Residue-level contacts at the interface:
Residue Q8 in protein 2 contacts residue R9 in protein 1 (closest heavy-atom distance 2.9 Å).
Residue T38 in protein 2 interacts with residue V4 in protein 1 (closest heavy-atom distance 3.8 Å).
Residue V36 in protein 2 interacts with residue V5 in protein 1 (closest heavy-atom distance 3.1 Å).
Residue S20 in protein 2 contacts residue S3 in protein 1 (closest heavy-atom distance 3.0 Å).
Residue C16 in protein 2 is in contact with residue V5 in protein 1 (closest heavy-atom distance 3.9 Å).
Residue A5 in protein 2 interacts with residue I11 in protein 1 (closest heavy-atom distance 2.8 Å).
Residue K62 in protein 2 is in contact with residue G2 in protein 1 (closest heavy-atom distance 2.7 Å).
Residue Y6 in protein 2 contacts residue R9 in protein 1 (closest heavy-atom distance 3.9 Å).
Residue I3 in protein 2 is in contact with residue S13 in protein 1 (closest heavy-atom distance 3.0 Å).
Residue K62 in protein 2 interacts with residue V4 in protein 1 (closest heavy-atom distance 3.8 Å).
Residue Q28 in protein 2 interacts with residue R9 in protein 1 (closest heavy-atom distance 3.2 Å).
Residue P70 in protein 2 is in contact with residue S3 in protein 1 (closest heavy-atom distance 3.8 Å).
Residue S37 in protein 2 interacts with residue V7 in protein 1 (closest heavy-atom distance 4.1 Å).
Residue E32 in protein 2 is in contact with residue L12 in protein 1 (closest heavy-atom distance 2.9 Å).
Residue R109 in protein 2 interacts with residue I10 in protein 1 (closest heavy-atom distance 3.7 Å).
Residue R11 in protein 2 interacts with residue I6 in protein 1 (closest heavy-atom distance 3.3 Å).
Residue G31 in protein 2 interacts with residue I11 in protein 1 (closest heavy-atom distance 3.9 Å).
Residue V107 in protein 2 is in contact with residue I10 in protein 1 (closest heavy-atom distance 3.4 Å).
Residue Q34 in protein 2 interacts with residue I6 in protein 1 (closest heavy-atom distance 3.0 Å).
Residue T10 in protein 2 interacts with residue V7 in protein 1 (closest heavy-atom distance 3.0 Å).
Residue A5 in protein 2 is in contact with residue L12 in protein 1 (closest heavy-atom distance 4.0 Å).
Residue V33 in protein 2 is in contact with residue R9 in protein 1 (closest heavy-atom distance 3.6 Å).
Residue T4 in protein 2 contacts residue L12 in protein 1 (closest heavy-atom distance 3.5 Å).
Residue S7 in protein 2 is in contact with residue R9 in protein 1 (closest heavy-atom distance 3.6 Å).
Residue T10 in protein 2 is in contact with residue I6 in protein 1 (closest heavy-atom distance 3.8 Å).
Residue T10 in protein 2 interacts with residue G8 in protein 1 (closest heavy-atom distance 3.3 Å).
Residue Y6 in protein 2 contacts residue I11 in protein 1 (closest heavy-atom distance 3.2 Å).
Residue S37 in protein 2 is in contact with residue V4 in protein 1 (closest heavy-atom distance 3.4 Å).
Residue T4 in protein 2 interacts with residue I11 in protein 1 (closest heavy-atom distance 3.8 Å).
Residue T63 in protein 2 is in contact with residue S3 in protein 1 (closest heavy-atom distance 3.1 Å).
Residue G23 in protein 2 interacts with residue S3 in protein 1 (closest heavy-atom distance 3.5 Å).
Residue T10 in protein 2 interacts with residue R9 in protein 1 (closest heavy-atom distance 3.4 Å).
Residue S20 in protein 2 interacts with residue G2 in protein 1 (closest heavy-atom distance 3.4 Å).
Residue T63 in protein 2 contacts residue V4 in protein 1 (closest heavy-atom distance 2.8 Å).
Residue V35 in protein 2 interacts with residue I10 in protein 1 (closest heavy-atom distance 3.9 Å).
Residue A65 in protein 2 is in contact with residue S3 in protein 1 (closest heavy-atom distance 3.7 Å).
Residue A65 in protein 2 is in contact with residue V4 in protein 1 (closest heavy-atom distance 3.0 Å).
Residue S7 in protein 2 interacts with residue I10 in protein 1 (closest heavy-atom distance 3.6 Å).
Residue Y6 in protein 2 interacts with residue I10 in protein 1 (closest heavy-atom distance 3.6 Å).
Residue S37 in protein 2 interacts with residue V5 in protein 1 (closest heavy-atom distance 2.8 Å).
Residue V33 in protein 2 contacts residue L12 in protein 1 (closest heavy-atom distance 3.9 Å).
Residue V35 in protein 2 interacts with residue G8 in protein 1 (closest heavy-atom distance 2.7 Å).
Residue S20 in protein 2 contacts residue V5 in protein 1 (closest heavy-atom distance 3.7 Å).
Residue Q34 in protein 2 interacts with residue G8 in protein 1 (closest heavy-atom distance 3.4 Å).
Residue V35 in protein 2 is in contact with residue I6 in protein 1 (closest heavy-atom distance 3.3 Å).
Residue Q8 in protein 2 contacts residue G8 in protein 1 (closest heavy-atom distance 3.1 Å).
Residue V33 in protein 2 interacts with residue I10 in protein 1 (closest heavy-atom distance 2.9 Å).
Residue V107 in protein 2 interacts with residue L12 in protein 1 (closest heavy-atom distance 3.4 Å).
Residue V35 in protein 2 interacts with residue V7 in protein 1 (closest heavy-atom distance 2.8 Å).
Residue T4 in protein 2 interacts with residue S13 in protein 1 (closest heavy-atom distance 2.6 Å).
Residue R11 in protein 2 is in contact with residue V5 in protein 1 (closest heavy-atom distance 3.5 Å).
Residue Q34 in protein 2 contacts residue R9 in protein 1 (closest heavy-atom distance 4.1 Å).
Residue L64 in protein 2 interacts with residue V4 in protein 1 (closest heavy-atom distance 3.4 Å).
Residue V36 in protein 2 contacts residue V4 in protein 1 (closest heavy-atom distance 3.7 Å).
Residue T19 in protein 2 contacts residue V5 in protein 1 (closest heavy-atom distance 3.7 Å).
Residue V35 in protein 2 interacts with residue V5 in protein 1 (closest heavy-atom distance 3.9 Å).
Residue A5 in protein 2 interacts with residue I10 in protein 1 (closest heavy-atom distance 4.0 Å).
Residue Q9 in protein 2 contacts residue V7 in protein 1 (closest heavy-atom distance 3.6 Å).
Residue R11 in protein 2 contacts residue V7 in protein 1 (closest heavy-atom distance 3.5 Å).
Residue E30 in protein 2 contacts residue R9 in protein 1 (closest heavy-atom distance 3.2 Å).

This data describes a binding interaction between two proteins.

Sequence of protein 2:
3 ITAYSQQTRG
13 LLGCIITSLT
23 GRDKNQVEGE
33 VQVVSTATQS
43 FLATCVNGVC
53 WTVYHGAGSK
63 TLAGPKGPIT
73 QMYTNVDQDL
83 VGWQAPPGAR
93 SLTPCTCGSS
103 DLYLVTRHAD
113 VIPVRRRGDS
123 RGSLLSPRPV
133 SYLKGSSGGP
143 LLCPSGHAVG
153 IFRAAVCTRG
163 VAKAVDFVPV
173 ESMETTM

Sequence of protein 1:
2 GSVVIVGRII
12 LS